Sequence of the second protein:
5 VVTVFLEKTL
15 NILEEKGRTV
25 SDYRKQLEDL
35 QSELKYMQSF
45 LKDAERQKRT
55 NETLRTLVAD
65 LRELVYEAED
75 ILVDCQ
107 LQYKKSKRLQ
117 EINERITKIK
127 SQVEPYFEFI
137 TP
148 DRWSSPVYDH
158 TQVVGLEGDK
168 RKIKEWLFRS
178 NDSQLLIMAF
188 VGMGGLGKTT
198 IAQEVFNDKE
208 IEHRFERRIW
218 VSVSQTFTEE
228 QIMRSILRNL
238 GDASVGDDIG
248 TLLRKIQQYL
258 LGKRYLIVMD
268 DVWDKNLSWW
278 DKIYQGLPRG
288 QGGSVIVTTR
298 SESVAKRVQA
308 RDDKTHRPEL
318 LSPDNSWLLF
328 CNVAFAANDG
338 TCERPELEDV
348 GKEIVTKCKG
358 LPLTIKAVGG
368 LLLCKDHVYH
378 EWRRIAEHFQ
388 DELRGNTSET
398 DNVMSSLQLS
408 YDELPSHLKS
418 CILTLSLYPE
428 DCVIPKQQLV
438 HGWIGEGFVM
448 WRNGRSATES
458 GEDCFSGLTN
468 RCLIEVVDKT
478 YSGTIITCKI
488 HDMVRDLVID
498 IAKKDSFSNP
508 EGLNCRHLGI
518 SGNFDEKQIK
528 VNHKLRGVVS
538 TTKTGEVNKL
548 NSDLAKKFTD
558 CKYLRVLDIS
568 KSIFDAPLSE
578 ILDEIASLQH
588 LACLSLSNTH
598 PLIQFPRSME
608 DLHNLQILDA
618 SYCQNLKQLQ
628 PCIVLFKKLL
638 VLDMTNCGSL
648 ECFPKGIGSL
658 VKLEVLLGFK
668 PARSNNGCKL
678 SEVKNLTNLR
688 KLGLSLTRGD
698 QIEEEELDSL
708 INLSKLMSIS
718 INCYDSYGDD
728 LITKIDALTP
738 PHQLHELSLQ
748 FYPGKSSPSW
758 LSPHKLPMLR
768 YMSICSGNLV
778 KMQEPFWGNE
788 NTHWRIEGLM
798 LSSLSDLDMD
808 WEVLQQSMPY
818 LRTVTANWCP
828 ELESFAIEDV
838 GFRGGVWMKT

Contacts between the two chains:
Residue H597 in the second protein contacts residue F23 in the first protein (closest heavy-atom distance 3.2 Å).
Residue W825 in the second protein contacts residue Y178 in the first protein (closest heavy-atom distance 3.4 Å).
Residue F839 in the second protein is in contact with residue A337 in the first protein (closest heavy-atom distance 3.8 Å).
Residue G645 in the second protein contacts residue R46 in the first protein (closest heavy-atom distance 3.5 Å).
Residue Q621 in the second protein contacts residue I45 in the first protein (closest heavy-atom distance 2.5 Å).
Residue F839 in the second protein interacts with residue T177 in the first protein (closest heavy-atom distance 3.4 Å).
Residue Y724 in the second protein interacts with residue R82 in the first protein (closest heavy-atom distance 3.4 Å).
Residue G645 in the second protein is in contact with residue I45 in the first protein (closest heavy-atom distance 3.2 Å).
Residue D722 in the second protein is in contact with residue L124 in the first protein (closest heavy-atom distance 3.3 Å).
Residue K568 in the second protein interacts with residue V35 in the first protein (closest heavy-atom distance 3.7 Å).
Residue Y619 in the second protein contacts residue K41 in the first protein (closest heavy-atom distance 3.5 Å).
Residue I570 in the second protein contacts residue R32 in the first protein (closest heavy-atom distance 3.6 Å).
Residue N643 in the second protein is in contact with residue S42 in the first protein (closest heavy-atom distance 3.7 Å).
Residue I570 in the second protein contacts residue L31 in the first protein (closest heavy-atom distance 4.0 Å).
Residue S646 in the second protein interacts with residue R46 in the first protein (closest heavy-atom distance 3.8 Å).
Residue E830 in the second protein contacts residue K341 in the first protein (closest heavy-atom distance 3.4 Å).
Residue Y721 in the second protein contacts residue I43 in the first protein (closest heavy-atom distance 3.4 Å).
Residue H597 in the second protein is in contact with residue L24 in the first protein (closest heavy-atom distance 3.9 Å).
Residue Y619 in the second protein interacts with residue G40 in the first protein (closest heavy-atom distance 3.5 Å).
Residue N622 in the second protein contacts residue F23 in the first protein (closest heavy-atom distance 3.4 Å).
Residue D572 in the second protein is in contact with residue L24 in the first protein (closest heavy-atom distance 3.8 Å).
Residue G542 in the second protein contacts residue A36 in the first protein (closest heavy-atom distance 3.4 Å).
Residue F839 in the second protein is in contact with residue I334 in the first protein (closest heavy-atom distance 3.6 Å).
Residue F839 in the second protein is in contact with residue K338 in the first protein (closest heavy-atom distance 3.8 Å).
Residue Y619 in the second protein contacts residue S42 in the first protein (closest heavy-atom distance 3.6 Å).
Residue R695 in the second protein contacts residue R82 in the first protein (closest heavy-atom distance 3.0 Å).
Residue T541 in the second protein interacts with residue N39 in the first protein (closest heavy-atom distance 3.3 Å).
Residue I570 in the second protein interacts with residue S28 in the first protein (closest heavy-atom distance 3.3 Å).
Residue S569 in the second protein interacts with residue L31 in the first protein (closest heavy-atom distance 3.6 Å).
Residue S773 in the second protein contacts residue N116 in the first protein (closest heavy-atom distance 2.8 Å).
Residue I600 in the second protein contacts residue F23 in the first protein (closest heavy-atom distance 3.6 Å).
Residue F839 in the second protein is in contact with residue N174 in the first protein (closest heavy-atom distance 3.2 Å).
Residue W825 in the second protein is in contact with residue T181 in the first protein (closest heavy-atom distance 3.5 Å).
Residue V544 in the second protein contacts residue R32 in the first protein (closest heavy-atom distance 3.8 Å).
Residue S800 in the second protein interacts with residue N116 in the first protein (closest heavy-atom distance 3.9 Å).
Residue D722 in the second protein interacts with residue R82 in the first protein (closest heavy-atom distance 2.8 Å).
Residue T694 in the second protein interacts with residue R82 in the first protein (closest heavy-atom distance 3.6 Å).
Residue W825 in the second protein is in contact with residue A182 in the first protein (closest heavy-atom distance 3.6 Å).
Residue G542 in the second protein is in contact with residue N39 in the first protein (closest heavy-atom distance 3.8 Å).
Residue F839 in the second protein interacts with residue T181 in the first protein (closest heavy-atom distance 3.6 Å).
Residue W825 in the second protein contacts residue T177 in the first protein (closest heavy-atom distance 3.9 Å).
Residue P827 in the second protein interacts with residue K341 in the first protein (closest heavy-atom distance 3.0 Å).
Residue H597 in the second protein is in contact with residue L31 in the first protein (closest heavy-atom distance 3.5 Å).
Residue N595 in the second protein interacts with residue G40 in the first protein (closest heavy-atom distance 3.8 Å).
Residue V544 in the second protein contacts residue V35 in the first protein (closest heavy-atom distance 3.8 Å).
Residue Y721 in the second protein contacts residue L123 in the first protein (closest heavy-atom distance 2.7 Å).
Residue N643 in the second protein contacts residue P44 in the first protein (closest heavy-atom distance 3.3 Å).
Residue G542 in the second protein interacts with residue V35 in the first protein (closest heavy-atom distance 3.3 Å).
Residue Q621 in the second protein contacts residue I43 in the first protein (closest heavy-atom distance 3.5 Å).
Residue S646 in the second protein contacts residue S47 in the first protein (closest heavy-atom distance 4.0 Å).
Residue Y724 in the second protein contacts residue D81 in the first protein (closest heavy-atom distance 3.5 Å).
Residue K624 in the second protein is in contact with residue S47 in the first protein (closest heavy-atom distance 3.4 Å).
Residue P598 in the second protein contacts residue F23 in the first protein (closest heavy-atom distance 3.8 Å).
Residue K568 in the second protein interacts with residue N39 in the first protein (closest heavy-atom distance 2.4 Å).
Residue Q621 in the second protein is in contact with residue P44 in the first protein (closest heavy-atom distance 3.3 Å).
Residue Y721 in the second protein interacts with residue S115 in the first protein (closest heavy-atom distance 3.8 Å).
Residue H597 in the second protein is in contact with residue S28 in the first protein (closest heavy-atom distance 3.0 Å).
Residue H597 in the second protein contacts residue G27 in the first protein (closest heavy-atom distance 3.3 Å).
Residue N595 in the second protein is in contact with residue L31 in the first protein (closest heavy-atom distance 3.7 Å).
Residue S646 in the second protein contacts residue I45 in the first protein (closest heavy-atom distance 3.9 Å).

The following describes two proteins that form a bound complex.

Sequence of the first protein:
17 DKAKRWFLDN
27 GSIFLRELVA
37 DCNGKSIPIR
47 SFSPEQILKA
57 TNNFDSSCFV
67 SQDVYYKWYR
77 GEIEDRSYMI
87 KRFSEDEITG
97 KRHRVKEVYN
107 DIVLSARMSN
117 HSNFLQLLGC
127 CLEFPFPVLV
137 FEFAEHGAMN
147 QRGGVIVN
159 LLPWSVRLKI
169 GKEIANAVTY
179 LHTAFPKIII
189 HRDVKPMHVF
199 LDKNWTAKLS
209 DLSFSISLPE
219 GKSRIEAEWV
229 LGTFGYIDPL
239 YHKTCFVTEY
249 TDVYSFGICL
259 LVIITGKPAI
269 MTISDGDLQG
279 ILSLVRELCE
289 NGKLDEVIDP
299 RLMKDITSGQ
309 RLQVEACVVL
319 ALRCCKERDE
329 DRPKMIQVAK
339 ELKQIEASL